Sequence of the second protein:
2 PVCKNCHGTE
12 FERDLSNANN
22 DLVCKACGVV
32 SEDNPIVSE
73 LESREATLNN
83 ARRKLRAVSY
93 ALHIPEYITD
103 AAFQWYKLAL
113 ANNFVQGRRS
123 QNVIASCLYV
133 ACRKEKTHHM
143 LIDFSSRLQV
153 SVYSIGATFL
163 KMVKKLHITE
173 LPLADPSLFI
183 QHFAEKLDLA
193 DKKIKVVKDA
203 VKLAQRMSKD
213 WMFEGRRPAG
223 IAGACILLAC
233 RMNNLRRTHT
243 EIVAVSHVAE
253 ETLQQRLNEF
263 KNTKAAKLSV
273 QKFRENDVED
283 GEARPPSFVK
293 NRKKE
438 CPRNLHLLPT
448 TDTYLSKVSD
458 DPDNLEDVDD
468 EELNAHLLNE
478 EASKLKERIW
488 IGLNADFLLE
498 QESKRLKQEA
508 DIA

These two protein chains interact to form a complex.

Sequence of the first protein:
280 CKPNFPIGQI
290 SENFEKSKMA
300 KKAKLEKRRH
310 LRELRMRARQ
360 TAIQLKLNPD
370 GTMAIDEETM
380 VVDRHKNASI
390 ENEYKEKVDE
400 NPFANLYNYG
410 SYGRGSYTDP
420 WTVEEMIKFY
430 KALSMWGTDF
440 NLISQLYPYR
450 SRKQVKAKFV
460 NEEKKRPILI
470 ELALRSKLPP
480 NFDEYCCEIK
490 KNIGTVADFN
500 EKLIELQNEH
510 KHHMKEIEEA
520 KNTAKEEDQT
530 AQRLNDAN

Residue-level contacts at the interface:
Residue I144 in the second protein interacts with residue Y408 in the first protein (closest heavy-atom distance 3.5 Å).
Residue R233 in the second protein contacts residue P285 in the first protein (closest heavy-atom distance 3.5 Å).
Residue L482 in the second protein is in contact with residue E487 in the first protein (closest heavy-atom distance 3.4 Å).
Residue E243 in the second protein contacts residue S296 in the first protein (closest heavy-atom distance 3.9 Å).
Residue L237 in the second protein contacts residue S290 in the first protein (closest heavy-atom distance 3.5 Å).
Residue R485 in the second protein interacts with residue F498 in the first protein (closest heavy-atom distance 3.6 Å).
Residue V152 in the second protein contacts residue Y411 in the first protein (closest heavy-atom distance 3.9 Å).
Residue K263 in the second protein is in contact with residue P282 in the first protein (closest heavy-atom distance 4.0 Å).
Residue H249 in the second protein is in contact with residue N407 in the first protein (closest heavy-atom distance 3.9 Å).
Residue T242 in the second protein is in contact with residue S296 in the first protein (closest heavy-atom distance 2.3 Å).
Residue V154 in the second protein interacts with residue Y408 in the first protein (closest heavy-atom distance 3.6 Å).
Residue V272 in the second protein interacts with residue K281 in the first protein (closest heavy-atom distance 4.0 Å).
Residue L237 in the second protein is in contact with residue G287 in the first protein (closest heavy-atom distance 3.5 Å).
Residue R233 in the second protein contacts residue K281 in the first protein (closest heavy-atom distance 2.9 Å).
Residue Q498 in the second protein is in contact with residue Q506 in the first protein (closest heavy-atom distance 3.3 Å).
Residue R239 in the second protein contacts residue N283 in the first protein (closest heavy-atom distance 3.5 Å).
Residue S153 in the second protein interacts with residue Y411 in the first protein (closest heavy-atom distance 3.5 Å).
Residue T240 in the second protein interacts with residue S296 in the first protein (closest heavy-atom distance 3.5 Å).
Residue I486 in the second protein is in contact with residue N491 in the first protein (closest heavy-atom distance 3.3 Å).
Residue R485 in the second protein contacts residue N491 in the first protein (closest heavy-atom distance 3.0 Å).
Residue I486 in the second protein is in contact with residue K490 in the first protein (closest heavy-atom distance 3.6 Å).
Residue K263 in the second protein is in contact with residue K281 in the first protein (closest heavy-atom distance 3.2 Å).
Residue E469 in the second protein is in contact with residue K476 in the first protein (closest heavy-atom distance 3.3 Å).
Residue L237 in the second protein is in contact with residue P285 in the first protein (closest heavy-atom distance 3.1 Å).
Residue R219 in the second protein contacts residue Y408 in the first protein (closest heavy-atom distance 3.2 Å).
Residue H249 in the second protein contacts residue Y406 in the first protein (closest heavy-atom distance 3.2 Å).
Residue R233 in the second protein is in contact with residue C280 in the first protein (closest heavy-atom distance 2.7 Å).
Residue A251 in the second protein interacts with residue N407 in the first protein (closest heavy-atom distance 3.9 Å).
Residue T240 in the second protein is in contact with residue F293 in the first protein (closest heavy-atom distance 3.2 Å).
Residue L237 in the second protein interacts with residue Q288 in the first protein (closest heavy-atom distance 3.4 Å).
Residue E243 in the second protein contacts residue F402 in the first protein (closest heavy-atom distance 3.5 Å).
Residue S148 in the second protein contacts residue Y406 in the first protein (closest heavy-atom distance 3.2 Å).
Residue G489 in the second protein is in contact with residue F498 in the first protein (closest heavy-atom distance 3.6 Å).
Residue R485 in the second protein contacts residue A496 in the first protein (closest heavy-atom distance 3.8 Å).
Residue R239 in the second protein interacts with residue F284 in the first protein (closest heavy-atom distance 2.9 Å).
Residue V245 in the second protein contacts residue L405 in the first protein (closest heavy-atom distance 3.4 Å).
Residue E506 in the second protein is in contact with residue E517 in the first protein (closest heavy-atom distance 2.8 Å).
Residue E243 in the second protein contacts residue F293 in the first protein (closest heavy-atom distance 3.3 Å).
Residue I488 in the second protein interacts with residue L502 in the first protein (closest heavy-atom distance 4.0 Å).
Residue V272 in the second protein interacts with residue P282 in the first protein (closest heavy-atom distance 4.0 Å).
Residue E499 in the second protein is in contact with residue H509 in the first protein (closest heavy-atom distance 3.6 Å).
Residue H249 in the second protein is in contact with residue Y408 in the first protein (closest heavy-atom distance 3.9 Å).
Residue R502 in the second protein is in contact with residue M513 in the first protein (closest heavy-atom distance 3.7 Å).
Residue R485 in the second protein interacts with residue N499 in the first protein (closest heavy-atom distance 3.2 Å).
Residue V272 in the second protein contacts residue C280 in the first protein (closest heavy-atom distance 3.3 Å).
Residue I509 in the second protein is in contact with residue K520 in the first protein (closest heavy-atom distance 3.4 Å).
Residue K481 in the second protein interacts with residue N499 in the first protein (closest heavy-atom distance 3.7 Å).
Residue E506 in the second protein contacts residue K520 in the first protein (closest heavy-atom distance 3.2 Å).
Residue E243 in the second protein contacts residue N292 in the first protein (closest heavy-atom distance 3.2 Å).
Residue E484 in the second protein interacts with residue N499 in the first protein (closest heavy-atom distance 2.4 Å).
Residue I488 in the second protein is in contact with residue F498 in the first protein (closest heavy-atom distance 3.3 Å).
Residue L237 in the second protein interacts with residue I286 in the first protein (closest heavy-atom distance 3.7 Å).
Residue L237 in the second protein interacts with residue F293 in the first protein (closest heavy-atom distance 3.2 Å).
Residue N235 in the second protein is in contact with residue Q288 in the first protein (closest heavy-atom distance 3.2 Å).
Residue Q256 in the second protein interacts with residue N283 in the first protein (closest heavy-atom distance 3.4 Å).
Residue R238 in the second protein contacts residue F293 in the first protein (closest heavy-atom distance 3.6 Å).
Residue R239 in the second protein is in contact with residue P285 in the first protein (closest heavy-atom distance 3.9 Å).
Residue Q151 in the second protein interacts with residue Y411 in the first protein (closest heavy-atom distance 3.6 Å).
Residue A246 in the second protein interacts with residue L405 in the first protein (closest heavy-atom distance 3.8 Å).
Residue R239 in the second protein contacts residue P282 in the first protein (closest heavy-atom distance 2.6 Å).